This data describes a binding interaction between two proteins.

Sequence of chain B:
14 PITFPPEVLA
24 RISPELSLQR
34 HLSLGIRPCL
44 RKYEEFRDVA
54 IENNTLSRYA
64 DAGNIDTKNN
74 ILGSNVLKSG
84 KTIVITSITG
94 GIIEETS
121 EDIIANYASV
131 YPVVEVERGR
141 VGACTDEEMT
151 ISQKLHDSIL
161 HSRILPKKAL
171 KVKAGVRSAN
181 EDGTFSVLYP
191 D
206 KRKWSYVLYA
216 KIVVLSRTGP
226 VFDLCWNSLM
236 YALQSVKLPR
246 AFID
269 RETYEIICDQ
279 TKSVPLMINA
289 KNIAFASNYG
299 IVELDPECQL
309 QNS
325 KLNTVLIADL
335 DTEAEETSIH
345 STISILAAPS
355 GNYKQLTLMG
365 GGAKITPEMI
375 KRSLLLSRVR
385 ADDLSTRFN

Sequence of chain A:
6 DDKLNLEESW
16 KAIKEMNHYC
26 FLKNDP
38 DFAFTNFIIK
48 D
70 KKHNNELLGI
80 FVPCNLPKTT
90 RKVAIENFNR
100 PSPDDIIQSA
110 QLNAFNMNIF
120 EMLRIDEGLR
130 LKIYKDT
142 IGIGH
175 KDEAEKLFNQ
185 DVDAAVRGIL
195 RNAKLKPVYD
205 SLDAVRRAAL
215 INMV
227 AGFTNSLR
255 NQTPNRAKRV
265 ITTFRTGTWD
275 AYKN

Interface contacts:
Residue Q307 in chain B interacts with residue C83 in chain A (closest heavy-atom distance 3.2 Å).
Residue E305 in chain B contacts residue F80 in chain A (closest heavy-atom distance 3.7 Å).
Residue E305 in chain B is in contact with residue P82 in chain A (closest heavy-atom distance 3.7 Å).
Residue V79 in chain B is in contact with residue F41 in chain A (closest heavy-atom distance 4.3 Å).
Residue I54 in chain B interacts with residue F44 in chain A (closest heavy-atom distance 4.0 Å).
Residue E305 in chain B is in contact with residue N84 in chain A (closest heavy-atom distance 3.3 Å).
Residue K81 in chain B contacts residue I46 in chain A (closest heavy-atom distance 5.0 Å).
Residue F17 in chain B contacts residue L77 in chain A (closest heavy-atom distance 2.8 Å).
Residue T16 in chain B is in contact with residue L77 in chain A (closest heavy-atom distance 3.2 Å).
Residue N310 in chain B interacts with residue N73 in chain A (closest heavy-atom distance 4.3 Å).
Residue L22 in chain B is in contact with residue G78 in chain A (closest heavy-atom distance 4.9 Å).
Residue L308 in chain B interacts with residue C83 in chain A (closest heavy-atom distance 4.8 Å).
Residue V79 in chain B interacts with residue F44 in chain A (closest heavy-atom distance 3.5 Å).
Residue L29 in chain B is in contact with residue G78 in chain A (closest heavy-atom distance 4.7 Å).
Residue P19 in chain B contacts residue L77 in chain A (closest heavy-atom distance 4.1 Å).
Residue T16 in chain B contacts residue G78 in chain A (closest heavy-atom distance 4.7 Å).
Residue L29 in chain B contacts residue F80 in chain A (closest heavy-atom distance 3.9 Å).
Residue R33 in chain B interacts with residue F80 in chain A (closest heavy-atom distance 3.7 Å).
Residue K84 in chain B interacts with residue K47 in chain A (closest heavy-atom distance 4.0 Å).
Residue Q309 in chain B is in contact with residue C83 in chain A (closest heavy-atom distance 4.9 Å).
Residue E55 in chain B contacts residue F41 in chain A (closest heavy-atom distance 4.0 Å).
Residue I15 in chain B contacts residue I79 in chain A (closest heavy-atom distance 3.5 Å).
Residue P304 in chain B contacts residue C83 in chain A (closest heavy-atom distance 3.5 Å).
Residue F17 in chain B contacts residue I79 in chain A (closest heavy-atom distance 4.4 Å).
Residue K81 in chain B contacts residue F44 in chain A (closest heavy-atom distance 3.5 Å).
Residue K81 in chain B is in contact with residue I45 in chain A (closest heavy-atom distance 3.4 Å).
Residue L22 in chain B contacts residue L76 in chain A (closest heavy-atom distance 3.4 Å).
Residue T16 in chain B is in contact with residue N74 in chain A (closest heavy-atom distance 3.8 Å).
Residue K81 in chain B is in contact with residue K47 in chain A (closest heavy-atom distance 4.3 Å).
Residue R33 in chain B is in contact with residue G78 in chain A (closest heavy-atom distance 2.4 Å).
Residue E55 in chain B interacts with residue F44 in chain A (closest heavy-atom distance 3.2 Å).
Residue N310 in chain B interacts with residue E75 in chain A (closest heavy-atom distance 4.6 Å).
Residue L37 in chain B is in contact with residue L76 in chain A (closest heavy-atom distance 4.6 Å).
Residue L22 in chain B is in contact with residue L77 in chain A (closest heavy-atom distance 3.7 Å).
Residue R33 in chain B is in contact with residue V81 in chain A (closest heavy-atom distance 4.4 Å).
Residue R33 in chain B contacts residue I79 in chain A (closest heavy-atom distance 3.8 Å).
Residue R33 in chain B is in contact with residue L77 in chain A (closest heavy-atom distance 4.0 Å).
Residue S311 in chain B interacts with residue N73 in chain A (closest heavy-atom distance 5.0 Å).
Residue L308 in chain B contacts residue E75 in chain A (closest heavy-atom distance 3.8 Å).
Residue L80 in chain B is in contact with residue F44 in chain A (closest heavy-atom distance 4.2 Å).
Residue E305 in chain B contacts residue V81 in chain A (closest heavy-atom distance 4.1 Å).
Residue I15 in chain B contacts residue G78 in chain A (closest heavy-atom distance 3.6 Å).
Residue F17 in chain B contacts residue G78 in chain A (closest heavy-atom distance 4.3 Å).
Residue R33 in chain B contacts residue E75 in chain A (closest heavy-atom distance 3.8 Å).
Residue L308 in chain B is in contact with residue L76 in chain A (closest heavy-atom distance 3.6 Å).
Residue E305 in chain B interacts with residue C83 in chain A (closest heavy-atom distance 3.0 Å).
Residue A53 in chain B contacts residue F44 in chain A (closest heavy-atom distance 3.4 Å).
Residue I86 in chain B contacts residue I45 in chain A (closest heavy-atom distance 3.6 Å).
Residue L37 in chain B is in contact with residue N73 in chain A (closest heavy-atom distance 4.2 Å).
Residue I15 in chain B interacts with residue L77 in chain A (closest heavy-atom distance 4.0 Å).
Residue I88 in chain B is in contact with residue F41 in chain A (closest heavy-atom distance 4.8 Å).
Residue E55 in chain B interacts with residue A40 in chain A (closest heavy-atom distance 3.3 Å).
Residue P18 in chain B interacts with residue L77 in chain A (closest heavy-atom distance 4.8 Å).
Residue H34 in chain B interacts with residue L76 in chain A (closest heavy-atom distance 3.7 Å).
Residue Q309 in chain B is in contact with residue E75 in chain A (closest heavy-atom distance 4.2 Å).
Residue L308 in chain B contacts residue N73 in chain A (closest heavy-atom distance 5.0 Å).
Residue C306 in chain B contacts residue F80 in chain A (closest heavy-atom distance 4.3 Å).
Residue K84 in chain B interacts with residue D48 in chain A (closest heavy-atom distance 4.2 Å).
Residue R33 in chain B contacts residue L76 in chain A (closest heavy-atom distance 2.6 Å).